Sequence of chain A:
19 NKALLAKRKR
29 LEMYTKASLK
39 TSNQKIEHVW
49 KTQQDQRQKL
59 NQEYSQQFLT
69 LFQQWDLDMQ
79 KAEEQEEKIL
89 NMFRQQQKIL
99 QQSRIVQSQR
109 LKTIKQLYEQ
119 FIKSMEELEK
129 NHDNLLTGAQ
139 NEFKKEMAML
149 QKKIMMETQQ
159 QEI

Contacts between the two chains:
Residue Q105 in chain B contacts residue Q105 in chain A (closest heavy-atom distance 3.0 Å).
Residue M123 in chain B contacts residue M123 in chain A (closest heavy-atom distance 3.3 Å).
Residue F141 in chain B is in contact with residue M145 in chain A (closest heavy-atom distance 3.5 Å).
Residue T156 in chain B is in contact with residue T156 in chain A (closest heavy-atom distance 3.4 Å).
Residue W48 in chain B contacts residue W48 in chain A (closest heavy-atom distance 4.2 Å).
Residue Q149 in chain B interacts with residue Q149 in chain A (closest heavy-atom distance 4.2 Å).
Residue F119 in chain B is in contact with residue F119 in chain A (closest heavy-atom distance 3.9 Å).
Residue I152 in chain B is in contact with residue M153 in chain A (closest heavy-atom distance 4.2 Å).
Residue T156 in chain B interacts with residue M153 in chain A (closest heavy-atom distance 3.8 Å).
Residue Q149 in chain B contacts residue I152 in chain A (closest heavy-atom distance 3.9 Å).
Residue I112 in chain B interacts with residue I112 in chain A (closest heavy-atom distance 3.8 Å).
Residue W73 in chain B contacts residue W73 in chain A (closest heavy-atom distance 3.1 Å).
Residue F119 in chain B is in contact with residue Y116 in chain A (closest heavy-atom distance 3.8 Å).
Residue M145 in chain B interacts with residue M145 in chain A (closest heavy-atom distance 4.8 Å).
Residue W48 in chain B interacts with residue R55 in chain A (closest heavy-atom distance 3.9 Å).
Residue R55 in chain B is in contact with residue R55 in chain A (closest heavy-atom distance 3.6 Å).
Residue I44 in chain B is in contact with residue W48 in chain A (closest heavy-atom distance 3.5 Å).
Residue I120 in chain B is in contact with residue F119 in chain A (closest heavy-atom distance 3.9 Å).
Residue F119 in chain B contacts residue M123 in chain A (closest heavy-atom distance 4.7 Å).
Residue Q157 in chain B interacts with residue T156 in chain A (closest heavy-atom distance 3.6 Å).
Residue T156 in chain B contacts residue Q158 in chain A (closest heavy-atom distance 4.8 Å).
Residue Y116 in chain B interacts with residue F119 in chain A (closest heavy-atom distance 3.8 Å).
Residue L148 in chain B contacts residue Q149 in chain A (closest heavy-atom distance 3.6 Å).
Residue M123 in chain B contacts residue F119 in chain A (closest heavy-atom distance 4.0 Å).
Residue F119 in chain B interacts with residue I120 in chain A (closest heavy-atom distance 4.0 Å).
Residue I152 in chain B interacts with residue I152 in chain A (closest heavy-atom distance 4.1 Å).
Residue I152 in chain B interacts with residue Q149 in chain A (closest heavy-atom distance 3.4 Å).
Residue M145 in chain B contacts residue Q149 in chain A (closest heavy-atom distance 3.5 Å).
Residue M153 in chain B interacts with residue T156 in chain A (closest heavy-atom distance 3.9 Å).
Residue W48 in chain B interacts with residue Q51 in chain A (closest heavy-atom distance 3.3 Å).
Residue M153 in chain B interacts with residue I152 in chain A (closest heavy-atom distance 4.8 Å).
Residue I152 in chain B is in contact with residue T156 in chain A (closest heavy-atom distance 3.7 Å).
Residue T156 in chain B contacts residue Q157 in chain A (closest heavy-atom distance 4.1 Å).
Residue F141 in chain B is in contact with residue F141 in chain A (closest heavy-atom distance 3.5 Å).

This data describes a binding interaction between two proteins.

Sequence of chain B:
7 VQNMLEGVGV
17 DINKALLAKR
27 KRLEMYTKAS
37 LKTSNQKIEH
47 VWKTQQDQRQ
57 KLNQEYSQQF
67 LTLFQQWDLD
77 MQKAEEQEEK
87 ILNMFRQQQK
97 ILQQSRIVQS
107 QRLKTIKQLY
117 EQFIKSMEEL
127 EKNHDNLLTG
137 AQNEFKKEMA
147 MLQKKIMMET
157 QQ